Sequence of protein 1:
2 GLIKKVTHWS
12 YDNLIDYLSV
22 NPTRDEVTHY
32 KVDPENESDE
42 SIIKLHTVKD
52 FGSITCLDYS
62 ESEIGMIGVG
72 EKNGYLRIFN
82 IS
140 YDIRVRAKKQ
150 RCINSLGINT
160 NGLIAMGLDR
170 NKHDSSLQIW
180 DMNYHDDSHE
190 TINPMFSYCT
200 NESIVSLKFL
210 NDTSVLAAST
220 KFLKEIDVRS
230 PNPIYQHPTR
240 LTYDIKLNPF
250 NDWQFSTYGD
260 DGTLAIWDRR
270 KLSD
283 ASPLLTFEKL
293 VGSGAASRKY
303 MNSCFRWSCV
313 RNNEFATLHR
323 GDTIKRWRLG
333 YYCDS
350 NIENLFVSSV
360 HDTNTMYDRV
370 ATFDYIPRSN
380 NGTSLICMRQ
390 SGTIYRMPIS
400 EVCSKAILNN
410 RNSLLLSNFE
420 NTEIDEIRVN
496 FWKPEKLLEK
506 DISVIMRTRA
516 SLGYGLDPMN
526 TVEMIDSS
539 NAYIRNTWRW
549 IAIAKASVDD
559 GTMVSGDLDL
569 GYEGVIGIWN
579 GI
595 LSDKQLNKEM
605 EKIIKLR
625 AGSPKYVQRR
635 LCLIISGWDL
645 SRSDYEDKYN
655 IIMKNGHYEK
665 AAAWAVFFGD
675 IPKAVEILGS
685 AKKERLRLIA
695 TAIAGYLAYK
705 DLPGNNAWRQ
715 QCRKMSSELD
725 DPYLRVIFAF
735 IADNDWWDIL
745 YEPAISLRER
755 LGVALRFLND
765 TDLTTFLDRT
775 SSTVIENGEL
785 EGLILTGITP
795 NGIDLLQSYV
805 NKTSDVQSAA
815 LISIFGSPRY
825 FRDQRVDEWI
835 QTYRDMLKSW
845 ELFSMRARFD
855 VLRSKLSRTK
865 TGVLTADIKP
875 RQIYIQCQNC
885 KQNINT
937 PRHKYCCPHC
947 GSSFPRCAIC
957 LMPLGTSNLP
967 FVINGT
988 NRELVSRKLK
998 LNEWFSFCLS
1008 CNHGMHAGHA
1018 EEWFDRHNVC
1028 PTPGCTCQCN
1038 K

Sequence of protein 2:
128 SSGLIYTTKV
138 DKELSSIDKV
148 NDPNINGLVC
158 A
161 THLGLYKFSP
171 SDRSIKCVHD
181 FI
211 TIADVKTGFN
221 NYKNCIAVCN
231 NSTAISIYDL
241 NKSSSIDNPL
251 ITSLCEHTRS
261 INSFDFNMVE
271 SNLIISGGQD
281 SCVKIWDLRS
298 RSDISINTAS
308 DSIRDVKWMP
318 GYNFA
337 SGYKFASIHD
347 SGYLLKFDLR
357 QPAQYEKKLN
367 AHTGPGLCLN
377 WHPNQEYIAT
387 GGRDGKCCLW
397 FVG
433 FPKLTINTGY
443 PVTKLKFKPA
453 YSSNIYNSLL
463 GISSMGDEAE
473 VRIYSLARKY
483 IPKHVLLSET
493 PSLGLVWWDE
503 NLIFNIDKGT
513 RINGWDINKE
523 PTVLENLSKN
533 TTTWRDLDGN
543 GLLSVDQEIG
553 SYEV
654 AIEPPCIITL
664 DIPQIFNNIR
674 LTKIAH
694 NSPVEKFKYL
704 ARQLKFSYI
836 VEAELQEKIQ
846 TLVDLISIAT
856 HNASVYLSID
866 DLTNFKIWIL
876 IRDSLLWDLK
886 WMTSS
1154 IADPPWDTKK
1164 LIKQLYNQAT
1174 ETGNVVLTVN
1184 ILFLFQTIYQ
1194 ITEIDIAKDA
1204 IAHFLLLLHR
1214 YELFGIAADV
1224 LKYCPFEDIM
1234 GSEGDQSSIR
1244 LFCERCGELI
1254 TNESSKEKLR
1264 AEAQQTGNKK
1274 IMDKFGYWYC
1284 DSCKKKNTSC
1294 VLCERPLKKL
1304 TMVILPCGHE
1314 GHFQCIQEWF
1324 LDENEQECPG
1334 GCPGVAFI

Residue-level contacts at the interface:
Residue N1009 in protein 1 contacts residue I1242 in protein 2 (closest heavy-atom distance 2.8 Å).
Residue N887 in protein 1 interacts with residue F1245 in protein 2 (closest heavy-atom distance 3.4 Å).
Residue L1006 in protein 1 is in contact with residue W1281 in protein 2 (closest heavy-atom distance 3.4 Å).
Residue C1032 in protein 1 contacts residue K1225 in protein 2 (closest heavy-atom distance 3.3 Å).
Residue R994 in protein 1 contacts residue E1328 in protein 2 (closest heavy-atom distance 2.9 Å).
Residue N1009 in protein 1 interacts with residue Y1280 in protein 2 (closest heavy-atom distance 3.3 Å).
Residue S1003 in protein 1 interacts with residue F1316 in protein 2 (closest heavy-atom distance 3.3 Å).
Residue K873 in protein 1 is in contact with residue E1297 in protein 2 (closest heavy-atom distance 3.3 Å).
Residue H1010 in protein 1 interacts with residue S1240 in protein 2 (closest heavy-atom distance 3.4 Å).
Residue C1005 in protein 1 is in contact with residue K1302 in protein 2 (closest heavy-atom distance 3.2 Å).
Residue Q876 in protein 1 is in contact with residue E1313 in protein 2 (closest heavy-atom distance 3.2 Å).
Residue R994 in protein 1 interacts with residue F1323 in protein 2 (closest heavy-atom distance 3.0 Å).
Residue Y878 in protein 1 is in contact with residue F1245 in protein 2 (closest heavy-atom distance 2.9 Å).
Residue L1006 in protein 1 interacts with residue Y1280 in protein 2 (closest heavy-atom distance 2.6 Å).
Residue V855 in protein 1 contacts residue C1331 in protein 2 (closest heavy-atom distance 3.3 Å).
Residue C1027 in protein 1 is in contact with residue K1225 in protein 2 (closest heavy-atom distance 2.7 Å).
Residue F1004 in protein 1 interacts with residue T1304 in protein 2 (closest heavy-atom distance 3.0 Å).
Residue R994 in protein 1 contacts residue I1341 in protein 2 (closest heavy-atom distance 3.2 Å).
Residue R1023 in protein 1 interacts with residue R705 in protein 2 (closest heavy-atom distance 3.4 Å).
Residue H1024 in protein 1 contacts residue D1222 in protein 2 (closest heavy-atom distance 2.8 Å).
Residue W1020 in protein 1 contacts residue D1222 in protein 2 (closest heavy-atom distance 3.2 Å).
Residue L1006 in protein 1 interacts with residue T1291 in protein 2 (closest heavy-atom distance 3.3 Å).
Residue R850 in protein 1 contacts residue L1295 in protein 2 (closest heavy-atom distance 2.6 Å).
Residue S848 in protein 1 contacts residue E1326 in protein 2 (closest heavy-atom distance 3.4 Å).
Residue N1009 in protein 1 interacts with residue S1241 in protein 2 (closest heavy-atom distance 3.3 Å).
Residue Q880 in protein 1 interacts with residue R1243 in protein 2 (closest heavy-atom distance 2.8 Å).
Residue P951 in protein 1 is in contact with residue S1241 in protein 2 (closest heavy-atom distance 3.4 Å).
Residue L957 in protein 1 contacts residue Q1239 in protein 2 (closest heavy-atom distance 3.4 Å).
Residue K873 in protein 1 interacts with residue H1312 in protein 2 (closest heavy-atom distance 3.3 Å).
Residue R875 in protein 1 contacts residue E1247 in protein 2 (closest heavy-atom distance 3.0 Å).
Residue R852 in protein 1 interacts with residue E1328 in protein 2 (closest heavy-atom distance 3.2 Å).
Residue I877 in protein 1 contacts residue E1313 in protein 2 (closest heavy-atom distance 3.2 Å).
Residue Q876 in protein 1 contacts residue E1247 in protein 2 (closest heavy-atom distance 3.3 Å).
Residue Y941 in protein 1 interacts with residue P1309 in protein 2 (closest heavy-atom distance 3.3 Å).
Residue Q876 in protein 1 interacts with residue G1311 in protein 2 (closest heavy-atom distance 2.8 Å).
Residue R850 in protein 1 contacts residue V1294 in protein 2 (closest heavy-atom distance 3.1 Å).
Residue L1006 in protein 1 is in contact with residue G1279 in protein 2 (closest heavy-atom distance 3.5 Å).
Residue W1001 in protein 1 contacts residue I1341 in protein 2 (closest heavy-atom distance 3.2 Å).
Residue R952 in protein 1 is in contact with residue Q1239 in protein 2 (closest heavy-atom distance 3.0 Å).
Residue R952 in protein 1 contacts residue S1240 in protein 2 (closest heavy-atom distance 3.0 Å).
Residue R852 in protein 1 interacts with residue E1326 in protein 2 (closest heavy-atom distance 2.8 Å).
Residue T1029 in protein 1 interacts with residue K1225 in protein 2 (closest heavy-atom distance 3.1 Å).
Residue C1036 in protein 1 is in contact with residue L1303 in protein 2 (closest heavy-atom distance 3.3 Å).
Residue S1007 in protein 1 interacts with residue K1301 in protein 2 (closest heavy-atom distance 3.4 Å).
Residue N1009 in protein 1 contacts residue S1240 in protein 2 (closest heavy-atom distance 3.4 Å).
Residue R994 in protein 1 interacts with residue Q1329 in protein 2 (closest heavy-atom distance 2.9 Å).
Residue Q882 in protein 1 is in contact with residue D1238 in protein 2 (closest heavy-atom distance 3.3 Å).
Residue R875 in protein 1 is in contact with residue C1310 in protein 2 (closest heavy-atom distance 3.3 Å).
Residue S1003 in protein 1 is in contact with residue T1304 in protein 2 (closest heavy-atom distance 3.0 Å).
Residue Q876 in protein 1 is in contact with residue S1292 in protein 2 (closest heavy-atom distance 3.5 Å).
Residue F847 in protein 1 is in contact with residue L1295 in protein 2 (closest heavy-atom distance 3.3 Å).
Residue Q882 in protein 1 contacts residue S1241 in protein 2 (closest heavy-atom distance 3.0 Å).
Residue I877 in protein 1 interacts with residue G1311 in protein 2 (closest heavy-atom distance 3.2 Å).
Residue G1011 in protein 1 interacts with residue S1240 in protein 2 (closest heavy-atom distance 3.1 Å).
Residue F967 in protein 1 contacts residue E1215 in protein 2 (closest heavy-atom distance 3.4 Å).
Residue L1006 in protein 1 is in contact with residue K1301 in protein 2 (closest heavy-atom distance 3.4 Å).
Residue P874 in protein 1 interacts with residue H1312 in protein 2 (closest heavy-atom distance 3.0 Å).
Residue Y878 in protein 1 interacts with residue L1244 in protein 2 (closest heavy-atom distance 3.3 Å).
Residue Q1035 in protein 1 contacts residue K1302 in protein 2 (closest heavy-atom distance 3.0 Å).
Residue F1002 in protein 1 contacts residue V1306 in protein 2 (closest heavy-atom distance 2.7 Å).

The following describes two proteins that form a bound complex.